The following describes two proteins that form a bound complex.

Contacts between the two chains:
Residue W32 in chain A is in contact with residue S64 in chain B (closest heavy-atom distance 3.1 Å).
Residue Y30 in chain A interacts with residue K65 in chain B (closest heavy-atom distance 3.5 Å).
Residue G91 in chain A contacts residue K65 in chain B (closest heavy-atom distance 2.5 Å).
Residue Y30 in chain A contacts residue T66 in chain B (closest heavy-atom distance 3.1 Å).
Residue W32 in chain A contacts residue Y63 in chain B (closest heavy-atom distance 3.8 Å).
Residue Y30 in chain A is in contact with residue G67 in chain B (closest heavy-atom distance 3.5 Å).
Residue Q92 in chain A interacts with residue K65 in chain B (closest heavy-atom distance 2.9 Å).
Residue Q92 in chain A contacts residue T66 in chain B (closest heavy-atom distance 4.8 Å).
Residue Y96 in chain A interacts with residue K65 in chain B (closest heavy-atom distance 4.4 Å).
Residue W32 in chain A interacts with residue K65 in chain B (closest heavy-atom distance 3.5 Å).

Sequence of chain A:
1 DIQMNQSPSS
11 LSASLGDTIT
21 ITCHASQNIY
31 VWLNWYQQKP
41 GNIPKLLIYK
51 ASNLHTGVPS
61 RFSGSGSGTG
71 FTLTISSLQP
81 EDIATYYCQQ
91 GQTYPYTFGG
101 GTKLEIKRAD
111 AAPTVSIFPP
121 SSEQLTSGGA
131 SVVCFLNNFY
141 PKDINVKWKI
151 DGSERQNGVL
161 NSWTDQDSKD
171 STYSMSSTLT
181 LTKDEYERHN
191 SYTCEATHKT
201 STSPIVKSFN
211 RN

Sequence of chain B:
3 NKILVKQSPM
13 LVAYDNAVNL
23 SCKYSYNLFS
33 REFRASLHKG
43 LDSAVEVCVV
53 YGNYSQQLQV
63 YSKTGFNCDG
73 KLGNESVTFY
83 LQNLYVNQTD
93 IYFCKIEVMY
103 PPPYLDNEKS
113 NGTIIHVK